The following describes two proteins that form a bound complex.

Sequence of protein 2:
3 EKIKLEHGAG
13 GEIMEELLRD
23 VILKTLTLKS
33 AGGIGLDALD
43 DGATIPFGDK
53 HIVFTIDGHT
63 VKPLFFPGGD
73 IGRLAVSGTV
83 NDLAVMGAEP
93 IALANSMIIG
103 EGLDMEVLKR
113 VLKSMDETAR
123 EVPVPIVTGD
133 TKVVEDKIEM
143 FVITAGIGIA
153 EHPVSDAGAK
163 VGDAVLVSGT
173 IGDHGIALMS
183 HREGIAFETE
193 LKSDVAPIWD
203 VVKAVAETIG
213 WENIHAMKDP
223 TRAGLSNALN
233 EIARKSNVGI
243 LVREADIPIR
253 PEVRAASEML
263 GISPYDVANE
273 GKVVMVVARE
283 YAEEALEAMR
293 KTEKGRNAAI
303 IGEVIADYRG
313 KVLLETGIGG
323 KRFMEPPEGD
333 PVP

Sequence of protein 1:
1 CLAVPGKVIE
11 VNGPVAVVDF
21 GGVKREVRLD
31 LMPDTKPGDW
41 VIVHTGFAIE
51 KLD

Residue-level contacts at the interface:
Residue A188 in protein 2 interacts with residue K24 in protein 1 (closest heavy-atom distance 3.8 Å).
Residue M261 in protein 2 is in contact with residue R25 in protein 1 (closest heavy-atom distance 3.4 Å).
Residue E254 in protein 2 is in contact with residue G21 in protein 1 (closest heavy-atom distance 3.9 Å).
Residue A258 in protein 2 interacts with residue V23 in protein 1 (closest heavy-atom distance 4.4 Å).
Residue F189 in protein 2 is in contact with residue G22 in protein 1 (closest heavy-atom distance 3.2 Å).
Residue P253 in protein 2 interacts with residue G21 in protein 1 (closest heavy-atom distance 3.8 Å).
Residue M261 in protein 2 is in contact with residue F20 in protein 1 (closest heavy-atom distance 3.5 Å).
Residue A257 in protein 2 interacts with residue V23 in protein 1 (closest heavy-atom distance 4.1 Å).
Residue F189 in protein 2 is in contact with residue V23 in protein 1 (closest heavy-atom distance 3.3 Å).
Residue E185 in protein 2 is in contact with residue R25 in protein 1 (closest heavy-atom distance 4.8 Å).
Residue E260 in protein 2 contacts residue V4 in protein 1 (closest heavy-atom distance 4.9 Å).
Residue L262 in protein 2 contacts residue L2 in protein 1 (closest heavy-atom distance 4.8 Å).
Residue I187 in protein 2 contacts residue R25 in protein 1 (closest heavy-atom distance 3.8 Å).
Residue A188 in protein 2 is in contact with residue G22 in protein 1 (closest heavy-atom distance 4.5 Å).
Residue E190 in protein 2 is in contact with residue K24 in protein 1 (closest heavy-atom distance 4.4 Å).
Residue M261 in protein 2 is in contact with residue V23 in protein 1 (closest heavy-atom distance 3.3 Å).
Residue E190 in protein 2 is in contact with residue D19 in protein 1 (closest heavy-atom distance 4.4 Å).
Residue A188 in protein 2 contacts residue V23 in protein 1 (closest heavy-atom distance 4.0 Å).
Residue E254 in protein 2 interacts with residue V23 in protein 1 (closest heavy-atom distance 3.9 Å).
Residue T191 in protein 2 is in contact with residue G22 in protein 1 (closest heavy-atom distance 4.7 Å).
Residue E190 in protein 2 contacts residue G22 in protein 1 (closest heavy-atom distance 3.9 Å).
Residue A257 in protein 2 contacts residue F20 in protein 1 (closest heavy-atom distance 2.8 Å).
Residue F189 in protein 2 is in contact with residue K24 in protein 1 (closest heavy-atom distance 4.8 Å).
Residue I187 in protein 2 is in contact with residue K24 in protein 1 (closest heavy-atom distance 4.5 Å).
Residue E254 in protein 2 interacts with residue G22 in protein 1 (closest heavy-atom distance 4.4 Å).
Residue M261 in protein 2 contacts residue V4 in protein 1 (closest heavy-atom distance 3.9 Å).
Residue I187 in protein 2 is in contact with residue V23 in protein 1 (closest heavy-atom distance 3.3 Å).
Residue G263 in protein 2 interacts with residue L2 in protein 1 (closest heavy-atom distance 4.4 Å).
Residue E260 in protein 2 is in contact with residue L2 in protein 1 (closest heavy-atom distance 3.4 Å).
Residue M261 in protein 2 interacts with residue L2 in protein 1 (closest heavy-atom distance 3.3 Å).
Residue A257 in protein 2 contacts residue G21 in protein 1 (closest heavy-atom distance 3.8 Å).